Sequence of chain B:
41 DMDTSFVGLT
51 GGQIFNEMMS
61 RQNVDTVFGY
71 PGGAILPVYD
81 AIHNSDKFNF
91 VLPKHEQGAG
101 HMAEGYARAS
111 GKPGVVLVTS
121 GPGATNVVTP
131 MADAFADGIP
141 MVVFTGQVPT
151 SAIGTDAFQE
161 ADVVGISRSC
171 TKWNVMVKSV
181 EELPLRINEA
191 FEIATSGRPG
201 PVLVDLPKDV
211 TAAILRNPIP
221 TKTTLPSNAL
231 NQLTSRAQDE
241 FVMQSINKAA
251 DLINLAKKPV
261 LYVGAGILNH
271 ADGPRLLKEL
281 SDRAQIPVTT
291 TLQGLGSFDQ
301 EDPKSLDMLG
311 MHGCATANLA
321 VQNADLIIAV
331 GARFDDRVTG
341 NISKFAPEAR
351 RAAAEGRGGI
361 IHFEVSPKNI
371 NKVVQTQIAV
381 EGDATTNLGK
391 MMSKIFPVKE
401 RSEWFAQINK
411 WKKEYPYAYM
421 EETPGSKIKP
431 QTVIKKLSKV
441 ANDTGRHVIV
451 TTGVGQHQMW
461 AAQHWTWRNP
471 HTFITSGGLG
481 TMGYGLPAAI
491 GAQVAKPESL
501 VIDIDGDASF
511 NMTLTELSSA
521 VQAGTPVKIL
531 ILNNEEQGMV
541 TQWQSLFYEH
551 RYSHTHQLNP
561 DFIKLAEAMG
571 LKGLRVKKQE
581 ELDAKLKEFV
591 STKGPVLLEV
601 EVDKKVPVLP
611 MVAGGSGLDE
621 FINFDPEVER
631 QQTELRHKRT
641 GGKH

These two protein chains interact to form a complex.

Sequence of chain A:
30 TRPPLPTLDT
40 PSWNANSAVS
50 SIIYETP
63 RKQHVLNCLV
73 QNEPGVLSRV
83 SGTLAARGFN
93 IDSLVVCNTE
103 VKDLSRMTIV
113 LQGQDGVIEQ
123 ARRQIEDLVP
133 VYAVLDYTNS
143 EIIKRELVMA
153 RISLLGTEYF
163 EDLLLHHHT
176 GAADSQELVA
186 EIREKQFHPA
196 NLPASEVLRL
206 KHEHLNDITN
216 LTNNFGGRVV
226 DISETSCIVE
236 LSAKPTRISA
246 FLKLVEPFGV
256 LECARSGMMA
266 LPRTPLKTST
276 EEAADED

Contacts between the two chains:
Residue A229 in chain B interacts with residue N45 in chain A (closest heavy-atom distance 3.5 Å).
Residue Q232 in chain B contacts residue S49 in chain A (closest heavy-atom distance 4.3 Å).
Residue L230 in chain B is in contact with residue I52 in chain A (closest heavy-atom distance 4.4 Å).